Sequence of chain A:
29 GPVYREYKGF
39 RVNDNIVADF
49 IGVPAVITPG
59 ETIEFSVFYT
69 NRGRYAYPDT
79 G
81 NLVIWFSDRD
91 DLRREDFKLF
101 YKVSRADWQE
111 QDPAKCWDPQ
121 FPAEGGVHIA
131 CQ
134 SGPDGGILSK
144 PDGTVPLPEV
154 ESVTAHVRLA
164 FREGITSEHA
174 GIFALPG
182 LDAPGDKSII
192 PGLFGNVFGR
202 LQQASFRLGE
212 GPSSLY

Interface contacts:
Residue Y217 in chain A is in contact with residue F97 in chain B (closest heavy-atom distance 3.2 Å).
Residue V51 in chain A is in contact with residue I49 in chain B (closest heavy-atom distance 3.6 Å).
Residue L216 in chain A interacts with residue F100 in chain B (closest heavy-atom distance 3.9 Å).
Residue S214 in chain A is in contact with residue T60 in chain B (closest heavy-atom distance 3.8 Å).
Residue E171 in chain A interacts with residue K102 in chain B (closest heavy-atom distance 3.1 Å).
Residue P213 in chain A interacts with residue R161 in chain B (closest heavy-atom distance 3.6 Å).
Residue R201 in chain A contacts residue R70 in chain B (closest heavy-atom distance 3.3 Å).
Residue Y217 in chain A interacts with residue K98 in chain B (closest heavy-atom distance 3.5 Å).
Residue S206 in chain A contacts residue I49 in chain B (closest heavy-atom distance 3.8 Å).
Residue Y217 in chain A is in contact with residue R165 in chain B (closest heavy-atom distance 3.2 Å).
Residue L216 in chain A is in contact with residue R161 in chain B (closest heavy-atom distance 4.0 Å).
Residue E171 in chain A interacts with residue W108 in chain B (closest heavy-atom distance 4.0 Å).
Residue S215 in chain A is in contact with residue T60 in chain B (closest heavy-atom distance 3.6 Å).
Residue R33 in chain A contacts residue R72 in chain B (closest heavy-atom distance 3.0 Å).
Residue R33 in chain A contacts residue E152 in chain B (closest heavy-atom distance 2.8 Å).
Residue Y217 in chain A interacts with residue A163 in chain B (closest heavy-atom distance 3.5 Å).
Residue H172 in chain A contacts residue R105 in chain B (closest heavy-atom distance 3.9 Å).
Residue S87 in chain A contacts residue R105 in chain B (closest heavy-atom distance 2.8 Å).
Residue L216 in chain A is in contact with residue L162 in chain B (closest heavy-atom distance 4.1 Å).
Residue R208 in chain A is in contact with residue H159 in chain B (closest heavy-atom distance 3.8 Å).
Residue S206 in chain A is in contact with residue T157 in chain B (closest heavy-atom distance 2.6 Å).
Residue Q203 in chain A contacts residue R70 in chain B (closest heavy-atom distance 3.4 Å).
Residue H172 in chain A contacts residue T157 in chain B (closest heavy-atom distance 3.6 Å).
Residue A53 in chain A interacts with residue F63 in chain B (closest heavy-atom distance 3.5 Å).
Residue P213 in chain A interacts with residue E62 in chain B (closest heavy-atom distance 3.8 Å).
Residue V51 in chain A contacts residue G50 in chain B (closest heavy-atom distance 3.9 Å).
Residue P213 in chain A contacts residue T60 in chain B (closest heavy-atom distance 4.1 Å).
Residue L216 in chain A contacts residue T60 in chain B (closest heavy-atom distance 2.8 Å).
Residue H172 in chain A is in contact with residue H159 in chain B (closest heavy-atom distance 2.9 Å).
Residue Y35 in chain A interacts with residue V153 in chain B (closest heavy-atom distance 3.5 Å).
Residue Q203 in chain A interacts with residue D47 in chain B (closest heavy-atom distance 3.4 Å).
Residue S87 in chain A contacts residue I140 in chain B (closest heavy-atom distance 4.1 Å).
Residue G125 in chain A is in contact with residue R105 in chain B (closest heavy-atom distance 3.9 Å).
Residue A205 in chain A interacts with residue F66 in chain B (closest heavy-atom distance 4.0 Å).
Residue Y217 in chain A interacts with residue D96 in chain B (closest heavy-atom distance 3.3 Å).
Residue H172 in chain A is in contact with residue I140 in chain B (closest heavy-atom distance 4.0 Å).
Residue V54 in chain A is in contact with residue E62 in chain B (closest heavy-atom distance 3.6 Å).
Residue A205 in chain A contacts residue I49 in chain B (closest heavy-atom distance 3.6 Å).
Residue R208 in chain A contacts residue E62 in chain B (closest heavy-atom distance 2.7 Å).
Residue R208 in chain A contacts residue R161 in chain B (closest heavy-atom distance 3.1 Å).
Residue S206 in chain A interacts with residue F66 in chain B (closest heavy-atom distance 3.5 Å).
Residue L216 in chain A interacts with residue K98 in chain B (closest heavy-atom distance 3.3 Å).
Residue E124 in chain A interacts with residue I140 in chain B (closest heavy-atom distance 3.8 Å).
Residue Y217 in chain A is in contact with residue F164 in chain B (closest heavy-atom distance 3.5 Å).
Residue R208 in chain A interacts with residue W108 in chain B (closest heavy-atom distance 3.8 Å).
Residue Q204 in chain A contacts residue T157 in chain B (closest heavy-atom distance 3.6 Å).
Residue E124 in chain A is in contact with residue R105 in chain B (closest heavy-atom distance 3.0 Å).
Residue A53 in chain A is in contact with residue S64 in chain B (closest heavy-atom distance 3.8 Å).
Residue S206 in chain A interacts with residue S64 in chain B (closest heavy-atom distance 2.7 Å).
Residue Q204 in chain A is in contact with residue F66 in chain B (closest heavy-atom distance 3.1 Å).
Residue Q204 in chain A contacts residue S155 in chain B (closest heavy-atom distance 2.8 Å).
Residue R33 in chain A contacts residue V153 in chain B (closest heavy-atom distance 3.0 Å).
Residue H172 in chain A is in contact with residue S104 in chain B (closest heavy-atom distance 3.4 Å).
Residue L216 in chain A contacts residue A163 in chain B (closest heavy-atom distance 4.0 Å).
Residue A53 in chain A is in contact with residue I49 in chain B (closest heavy-atom distance 3.9 Å).
Residue L202 in chain A contacts residue R70 in chain B (closest heavy-atom distance 3.3 Å).
Residue A53 in chain A contacts residue E62 in chain B (closest heavy-atom distance 3.6 Å).
Residue F207 in chain A contacts residue H159 in chain B (closest heavy-atom distance 3.5 Å).
Residue Y217 in chain A contacts residue G58 in chain B (closest heavy-atom distance 4.1 Å).
Residue E171 in chain A contacts residue H159 in chain B (closest heavy-atom distance 4.0 Å).

Sequence of chain B:
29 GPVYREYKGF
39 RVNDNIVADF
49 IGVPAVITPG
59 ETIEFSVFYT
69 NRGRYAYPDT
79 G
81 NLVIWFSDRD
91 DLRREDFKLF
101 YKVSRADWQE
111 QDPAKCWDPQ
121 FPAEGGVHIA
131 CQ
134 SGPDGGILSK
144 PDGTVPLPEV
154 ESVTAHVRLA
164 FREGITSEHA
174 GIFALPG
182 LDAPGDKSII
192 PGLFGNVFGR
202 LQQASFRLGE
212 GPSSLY

The following describes two proteins that form a bound complex.